This data describes a binding interaction between two proteins.

Sequence of chain B:
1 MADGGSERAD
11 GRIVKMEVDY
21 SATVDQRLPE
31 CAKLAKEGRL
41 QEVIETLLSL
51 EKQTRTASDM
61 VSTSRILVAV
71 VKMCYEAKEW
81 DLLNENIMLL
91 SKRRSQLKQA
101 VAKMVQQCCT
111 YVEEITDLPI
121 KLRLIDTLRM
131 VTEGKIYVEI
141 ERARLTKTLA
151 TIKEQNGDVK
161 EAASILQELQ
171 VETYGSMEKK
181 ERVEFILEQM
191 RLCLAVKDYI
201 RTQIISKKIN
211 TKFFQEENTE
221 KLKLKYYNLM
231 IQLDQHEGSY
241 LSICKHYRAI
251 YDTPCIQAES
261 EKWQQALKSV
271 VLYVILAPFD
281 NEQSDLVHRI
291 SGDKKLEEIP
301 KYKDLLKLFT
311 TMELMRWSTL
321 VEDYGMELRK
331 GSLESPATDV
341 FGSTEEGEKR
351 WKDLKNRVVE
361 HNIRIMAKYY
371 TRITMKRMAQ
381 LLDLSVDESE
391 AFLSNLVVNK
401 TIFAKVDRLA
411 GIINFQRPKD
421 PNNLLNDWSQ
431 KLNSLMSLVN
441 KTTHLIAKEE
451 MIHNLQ

Residue-level contacts at the interface:
Residue N426 in chain B interacts with residue Y233 in chain A (closest heavy-atom distance 4.3 Å).
Residue N433 in chain B interacts with residue T229 in chain A (closest heavy-atom distance 3.6 Å).
Residue N440 in chain B contacts residue M225 in chain A (closest heavy-atom distance 4.1 Å).
Residue M436 in chain B contacts residue L228 in chain A (closest heavy-atom distance 3.6 Å).
Residue W428 in chain B contacts residue T305 in chain A (closest heavy-atom distance 4.5 Å).
Residue S437 in chain B is in contact with residue M225 in chain A (closest heavy-atom distance 5.0 Å).
Residue N426 in chain B interacts with residue S234 in chain A (closest heavy-atom distance 4.2 Å).
Residue S429 in chain B contacts residue Y233 in chain A (closest heavy-atom distance 4.5 Å).
Residue N422 in chain B contacts residue S234 in chain A (closest heavy-atom distance 3.3 Å).
Residue M436 in chain B is in contact with residue M225 in chain A (closest heavy-atom distance 3.6 Å).
Residue S429 in chain B contacts residue L230 in chain A (closest heavy-atom distance 3.9 Å).
Residue L425 in chain B interacts with residue Y233 in chain A (closest heavy-atom distance 3.7 Å).
Residue L435 in chain B interacts with residue F308 in chain A (closest heavy-atom distance 4.5 Å).
Residue W428 in chain B contacts residue D304 in chain A (closest heavy-atom distance 3.7 Å).
Residue L432 in chain B is in contact with residue L230 in chain A (closest heavy-atom distance 4.2 Å).
Residue L432 in chain B interacts with residue F308 in chain A (closest heavy-atom distance 3.6 Å).
Residue N422 in chain B interacts with residue Y233 in chain A (closest heavy-atom distance 3.5 Å).
Residue L432 in chain B contacts residue D304 in chain A (closest heavy-atom distance 3.4 Å).
Residue M436 in chain B contacts residue F308 in chain A (closest heavy-atom distance 3.8 Å).
Residue N440 in chain B is in contact with residue W224 in chain A (closest heavy-atom distance 3.0 Å).
Residue W428 in chain B interacts with residue L230 in chain A (closest heavy-atom distance 4.6 Å).
Residue N433 in chain B interacts with residue L228 in chain A (closest heavy-atom distance 4.7 Å).
Residue W428 in chain B interacts with residue A301 in chain A (closest heavy-atom distance 4.7 Å).

Sequence of chain A:
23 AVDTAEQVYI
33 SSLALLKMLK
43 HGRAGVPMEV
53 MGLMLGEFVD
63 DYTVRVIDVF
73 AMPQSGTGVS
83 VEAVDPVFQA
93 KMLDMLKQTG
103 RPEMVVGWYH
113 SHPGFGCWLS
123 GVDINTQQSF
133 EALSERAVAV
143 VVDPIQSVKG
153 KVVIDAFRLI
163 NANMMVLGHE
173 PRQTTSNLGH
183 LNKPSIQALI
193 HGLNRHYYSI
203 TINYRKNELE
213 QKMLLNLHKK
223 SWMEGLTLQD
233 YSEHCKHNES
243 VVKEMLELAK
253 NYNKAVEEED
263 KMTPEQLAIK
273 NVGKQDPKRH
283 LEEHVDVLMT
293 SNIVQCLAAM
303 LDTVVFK